Sequence of chain B:
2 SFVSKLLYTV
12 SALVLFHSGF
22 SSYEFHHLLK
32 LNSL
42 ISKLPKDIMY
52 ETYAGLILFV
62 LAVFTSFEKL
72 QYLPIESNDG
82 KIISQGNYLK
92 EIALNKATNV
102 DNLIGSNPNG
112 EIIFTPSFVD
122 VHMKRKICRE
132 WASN

Sequence of chain A:
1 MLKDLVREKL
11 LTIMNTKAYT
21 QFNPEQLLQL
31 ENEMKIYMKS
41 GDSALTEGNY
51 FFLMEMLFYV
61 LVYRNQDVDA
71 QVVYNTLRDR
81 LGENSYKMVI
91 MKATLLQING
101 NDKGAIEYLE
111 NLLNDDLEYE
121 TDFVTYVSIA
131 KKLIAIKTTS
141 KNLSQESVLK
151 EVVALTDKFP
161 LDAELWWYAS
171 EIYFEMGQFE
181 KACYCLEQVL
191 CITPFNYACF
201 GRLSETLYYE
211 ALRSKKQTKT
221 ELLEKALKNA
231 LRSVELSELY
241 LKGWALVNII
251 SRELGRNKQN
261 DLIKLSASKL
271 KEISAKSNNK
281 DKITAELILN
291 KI

Residue-level contacts at the interface:
Residue S237 in chain A is in contact with residue T99 in chain B (closest heavy-atom distance 2.9 Å).
Residue N196 in chain A contacts residue N110 in chain B (closest heavy-atom distance 3.5 Å).
Residue K132 in chain A is in contact with residue V122 in chain B (closest heavy-atom distance 3.6 Å).
Residue E238 in chain A is in contact with residue N96 in chain B (closest heavy-atom distance 3.0 Å).
Residue E238 in chain A interacts with residue N100 in chain B (closest heavy-atom distance 2.6 Å).
Residue T20 in chain A is in contact with residue V120 in chain B (closest heavy-atom distance 3.1 Å).
Residue Q29 in chain A interacts with residue N79 in chain B (closest heavy-atom distance 3.4 Å).
Residue E164 in chain A contacts residue E112 in chain B (closest heavy-atom distance 3.1 Å).
Residue E238 in chain A interacts with residue K97 in chain B (closest heavy-atom distance 3.3 Å).
Residue W167 in chain A interacts with residue I113 in chain B (closest heavy-atom distance 3.4 Å).
Residue Y63 in chain A contacts residue C129 in chain B (closest heavy-atom distance 3.2 Å).
Residue T16 in chain A contacts residue F115 in chain B (closest heavy-atom distance 3.2 Å).
Residue L28 in chain A is in contact with residue W132 in chain B (closest heavy-atom distance 3.4 Å).
Residue N65 in chain A is in contact with residue R130 in chain B (closest heavy-atom distance 3.2 Å).
Residue D281 in chain A is in contact with residue N103 in chain B (closest heavy-atom distance 3.2 Å).
Residue S277 in chain A contacts residue N103 in chain B (closest heavy-atom distance 3.0 Å).
Residue T139 in chain A is in contact with residue D121 in chain B (closest heavy-atom distance 3.4 Å).
Residue K131 in chain A is in contact with residue F119 in chain B (closest heavy-atom distance 3.5 Å).
Residue L5 in chain A interacts with residue Q72 in chain B (closest heavy-atom distance 3.3 Å).
Residue T20 in chain A interacts with residue K125 in chain B (closest heavy-atom distance 2.5 Å).
Residue V62 in chain A contacts residue R126 in chain B (closest heavy-atom distance 2.6 Å).
Residue L239 in chain A contacts residue N103 in chain B (closest heavy-atom distance 3.5 Å).
Residue N278 in chain A is in contact with residue N103 in chain B (closest heavy-atom distance 3.4 Å).
Residue K9 in chain A contacts residue P75 in chain B (closest heavy-atom distance 3.4 Å).
Residue K276 in chain A is in contact with residue L104 in chain B (closest heavy-atom distance 3.3 Å).
Residue D102 in chain A interacts with residue H123 in chain B (closest heavy-atom distance 3.6 Å).
Residue K131 in chain A interacts with residue S118 in chain B (closest heavy-atom distance 3.5 Å).
Residue E164 in chain A interacts with residue P117 in chain B (closest heavy-atom distance 3.3 Å).
Residue Q97 in chain A is in contact with residue H123 in chain B (closest heavy-atom distance 3.1 Å).
Residue L236 in chain A is in contact with residue L95 in chain B (closest heavy-atom distance 2.9 Å).
Residue E164 in chain A is in contact with residue F119 in chain B (closest heavy-atom distance 3.3 Å).
Residue Y168 in chain A contacts residue F119 in chain B (closest heavy-atom distance 3.5 Å).
Residue E164 in chain A contacts residue I113 in chain B (closest heavy-atom distance 3.1 Å).
Residue S237 in chain A contacts residue N103 in chain B (closest heavy-atom distance 2.4 Å).
Residue E164 in chain A interacts with residue T116 in chain B (closest heavy-atom distance 3.3 Å).
Residue Y63 in chain A is in contact with residue V120 in chain B (closest heavy-atom distance 3.4 Å).
Residue M1 in chain A contacts residue E69 in chain B (closest heavy-atom distance 3.4 Å).
Residue F22 in chain A is in contact with residue K125 in chain B (closest heavy-atom distance 3.4 Å).
Residue A198 in chain A interacts with residue I114 in chain B (closest heavy-atom distance 3.3 Å).
Residue T12 in chain A is in contact with residue I76 in chain B (closest heavy-atom distance 3.4 Å).
Residue T16 in chain A is in contact with residue N108 in chain B (closest heavy-atom distance 3.3 Å).
Residue Q21 in chain A interacts with residue F115 in chain B (closest heavy-atom distance 3.0 Å).
Residue L239 in chain A interacts with residue N100 in chain B (closest heavy-atom distance 3.4 Å).
Residue T16 in chain A contacts residue G111 in chain B (closest heavy-atom distance 3.1 Å).
Residue Q26 in chain A contacts residue E77 in chain B (closest heavy-atom distance 3.3 Å).
Residue N278 in chain A contacts residue L104 in chain B (closest heavy-atom distance 3.2 Å).
Residue A163 in chain A interacts with residue I113 in chain B (closest heavy-atom distance 3.4 Å).
Residue Y197 in chain A is in contact with residue N103 in chain B (closest heavy-atom distance 3.2 Å).
Residue Y63 in chain A interacts with residue R126 in chain B (closest heavy-atom distance 3.6 Å).
Residue N15 in chain A is in contact with residue E112 in chain B (closest heavy-atom distance 3.1 Å).
Residue E235 in chain A contacts residue N96 in chain B (closest heavy-atom distance 2.9 Å).
Residue A198 in chain A contacts residue N108 in chain B (closest heavy-atom distance 3.4 Å).
Residue L236 in chain A interacts with residue T99 in chain B (closest heavy-atom distance 3.5 Å).
Residue Y63 in chain A interacts with residue K125 in chain B (closest heavy-atom distance 3.5 Å).
Residue K280 in chain A contacts residue E77 in chain B (closest heavy-atom distance 3.1 Å).
Residue N65 in chain A is in contact with residue R126 in chain B (closest heavy-atom distance 3.3 Å).
Residue Y197 in chain A interacts with residue P109 in chain B (closest heavy-atom distance 3.3 Å).
Residue A135 in chain A interacts with residue S118 in chain B (closest heavy-atom distance 3.6 Å).
Residue T16 in chain A interacts with residue E112 in chain B (closest heavy-atom distance 3.6 Å).
Residue W167 in chain A contacts residue I114 in chain B (closest heavy-atom distance 3.0 Å).

The following describes two proteins that form a bound complex.